Interface contacts:
Residue K997 in chain A interacts with residue L149 in chain B (closest heavy-atom distance 2.3 Å).
Residue A990 in chain A is in contact with residue E119 in chain B (closest heavy-atom distance 2.4 Å).
Residue K997 in chain A interacts with residue L150 in chain B (closest heavy-atom distance 4.0 Å).
Residue Y986 in chain A interacts with residue V117 in chain B (closest heavy-atom distance 3.2 Å).
Residue Y986 in chain A interacts with residue K118 in chain B (closest heavy-atom distance 4.4 Å).
Residue K997 in chain A interacts with residue K148 in chain B (closest heavy-atom distance 3.2 Å).
Residue Y986 in chain A contacts residue E119 in chain B (closest heavy-atom distance 4.1 Å).
Residue D987 in chain A interacts with residue E119 in chain B (closest heavy-atom distance 5.0 Å).
Residue K993 in chain A is in contact with residue I131 in chain B (closest heavy-atom distance 4.2 Å).

Sequence of chain A:
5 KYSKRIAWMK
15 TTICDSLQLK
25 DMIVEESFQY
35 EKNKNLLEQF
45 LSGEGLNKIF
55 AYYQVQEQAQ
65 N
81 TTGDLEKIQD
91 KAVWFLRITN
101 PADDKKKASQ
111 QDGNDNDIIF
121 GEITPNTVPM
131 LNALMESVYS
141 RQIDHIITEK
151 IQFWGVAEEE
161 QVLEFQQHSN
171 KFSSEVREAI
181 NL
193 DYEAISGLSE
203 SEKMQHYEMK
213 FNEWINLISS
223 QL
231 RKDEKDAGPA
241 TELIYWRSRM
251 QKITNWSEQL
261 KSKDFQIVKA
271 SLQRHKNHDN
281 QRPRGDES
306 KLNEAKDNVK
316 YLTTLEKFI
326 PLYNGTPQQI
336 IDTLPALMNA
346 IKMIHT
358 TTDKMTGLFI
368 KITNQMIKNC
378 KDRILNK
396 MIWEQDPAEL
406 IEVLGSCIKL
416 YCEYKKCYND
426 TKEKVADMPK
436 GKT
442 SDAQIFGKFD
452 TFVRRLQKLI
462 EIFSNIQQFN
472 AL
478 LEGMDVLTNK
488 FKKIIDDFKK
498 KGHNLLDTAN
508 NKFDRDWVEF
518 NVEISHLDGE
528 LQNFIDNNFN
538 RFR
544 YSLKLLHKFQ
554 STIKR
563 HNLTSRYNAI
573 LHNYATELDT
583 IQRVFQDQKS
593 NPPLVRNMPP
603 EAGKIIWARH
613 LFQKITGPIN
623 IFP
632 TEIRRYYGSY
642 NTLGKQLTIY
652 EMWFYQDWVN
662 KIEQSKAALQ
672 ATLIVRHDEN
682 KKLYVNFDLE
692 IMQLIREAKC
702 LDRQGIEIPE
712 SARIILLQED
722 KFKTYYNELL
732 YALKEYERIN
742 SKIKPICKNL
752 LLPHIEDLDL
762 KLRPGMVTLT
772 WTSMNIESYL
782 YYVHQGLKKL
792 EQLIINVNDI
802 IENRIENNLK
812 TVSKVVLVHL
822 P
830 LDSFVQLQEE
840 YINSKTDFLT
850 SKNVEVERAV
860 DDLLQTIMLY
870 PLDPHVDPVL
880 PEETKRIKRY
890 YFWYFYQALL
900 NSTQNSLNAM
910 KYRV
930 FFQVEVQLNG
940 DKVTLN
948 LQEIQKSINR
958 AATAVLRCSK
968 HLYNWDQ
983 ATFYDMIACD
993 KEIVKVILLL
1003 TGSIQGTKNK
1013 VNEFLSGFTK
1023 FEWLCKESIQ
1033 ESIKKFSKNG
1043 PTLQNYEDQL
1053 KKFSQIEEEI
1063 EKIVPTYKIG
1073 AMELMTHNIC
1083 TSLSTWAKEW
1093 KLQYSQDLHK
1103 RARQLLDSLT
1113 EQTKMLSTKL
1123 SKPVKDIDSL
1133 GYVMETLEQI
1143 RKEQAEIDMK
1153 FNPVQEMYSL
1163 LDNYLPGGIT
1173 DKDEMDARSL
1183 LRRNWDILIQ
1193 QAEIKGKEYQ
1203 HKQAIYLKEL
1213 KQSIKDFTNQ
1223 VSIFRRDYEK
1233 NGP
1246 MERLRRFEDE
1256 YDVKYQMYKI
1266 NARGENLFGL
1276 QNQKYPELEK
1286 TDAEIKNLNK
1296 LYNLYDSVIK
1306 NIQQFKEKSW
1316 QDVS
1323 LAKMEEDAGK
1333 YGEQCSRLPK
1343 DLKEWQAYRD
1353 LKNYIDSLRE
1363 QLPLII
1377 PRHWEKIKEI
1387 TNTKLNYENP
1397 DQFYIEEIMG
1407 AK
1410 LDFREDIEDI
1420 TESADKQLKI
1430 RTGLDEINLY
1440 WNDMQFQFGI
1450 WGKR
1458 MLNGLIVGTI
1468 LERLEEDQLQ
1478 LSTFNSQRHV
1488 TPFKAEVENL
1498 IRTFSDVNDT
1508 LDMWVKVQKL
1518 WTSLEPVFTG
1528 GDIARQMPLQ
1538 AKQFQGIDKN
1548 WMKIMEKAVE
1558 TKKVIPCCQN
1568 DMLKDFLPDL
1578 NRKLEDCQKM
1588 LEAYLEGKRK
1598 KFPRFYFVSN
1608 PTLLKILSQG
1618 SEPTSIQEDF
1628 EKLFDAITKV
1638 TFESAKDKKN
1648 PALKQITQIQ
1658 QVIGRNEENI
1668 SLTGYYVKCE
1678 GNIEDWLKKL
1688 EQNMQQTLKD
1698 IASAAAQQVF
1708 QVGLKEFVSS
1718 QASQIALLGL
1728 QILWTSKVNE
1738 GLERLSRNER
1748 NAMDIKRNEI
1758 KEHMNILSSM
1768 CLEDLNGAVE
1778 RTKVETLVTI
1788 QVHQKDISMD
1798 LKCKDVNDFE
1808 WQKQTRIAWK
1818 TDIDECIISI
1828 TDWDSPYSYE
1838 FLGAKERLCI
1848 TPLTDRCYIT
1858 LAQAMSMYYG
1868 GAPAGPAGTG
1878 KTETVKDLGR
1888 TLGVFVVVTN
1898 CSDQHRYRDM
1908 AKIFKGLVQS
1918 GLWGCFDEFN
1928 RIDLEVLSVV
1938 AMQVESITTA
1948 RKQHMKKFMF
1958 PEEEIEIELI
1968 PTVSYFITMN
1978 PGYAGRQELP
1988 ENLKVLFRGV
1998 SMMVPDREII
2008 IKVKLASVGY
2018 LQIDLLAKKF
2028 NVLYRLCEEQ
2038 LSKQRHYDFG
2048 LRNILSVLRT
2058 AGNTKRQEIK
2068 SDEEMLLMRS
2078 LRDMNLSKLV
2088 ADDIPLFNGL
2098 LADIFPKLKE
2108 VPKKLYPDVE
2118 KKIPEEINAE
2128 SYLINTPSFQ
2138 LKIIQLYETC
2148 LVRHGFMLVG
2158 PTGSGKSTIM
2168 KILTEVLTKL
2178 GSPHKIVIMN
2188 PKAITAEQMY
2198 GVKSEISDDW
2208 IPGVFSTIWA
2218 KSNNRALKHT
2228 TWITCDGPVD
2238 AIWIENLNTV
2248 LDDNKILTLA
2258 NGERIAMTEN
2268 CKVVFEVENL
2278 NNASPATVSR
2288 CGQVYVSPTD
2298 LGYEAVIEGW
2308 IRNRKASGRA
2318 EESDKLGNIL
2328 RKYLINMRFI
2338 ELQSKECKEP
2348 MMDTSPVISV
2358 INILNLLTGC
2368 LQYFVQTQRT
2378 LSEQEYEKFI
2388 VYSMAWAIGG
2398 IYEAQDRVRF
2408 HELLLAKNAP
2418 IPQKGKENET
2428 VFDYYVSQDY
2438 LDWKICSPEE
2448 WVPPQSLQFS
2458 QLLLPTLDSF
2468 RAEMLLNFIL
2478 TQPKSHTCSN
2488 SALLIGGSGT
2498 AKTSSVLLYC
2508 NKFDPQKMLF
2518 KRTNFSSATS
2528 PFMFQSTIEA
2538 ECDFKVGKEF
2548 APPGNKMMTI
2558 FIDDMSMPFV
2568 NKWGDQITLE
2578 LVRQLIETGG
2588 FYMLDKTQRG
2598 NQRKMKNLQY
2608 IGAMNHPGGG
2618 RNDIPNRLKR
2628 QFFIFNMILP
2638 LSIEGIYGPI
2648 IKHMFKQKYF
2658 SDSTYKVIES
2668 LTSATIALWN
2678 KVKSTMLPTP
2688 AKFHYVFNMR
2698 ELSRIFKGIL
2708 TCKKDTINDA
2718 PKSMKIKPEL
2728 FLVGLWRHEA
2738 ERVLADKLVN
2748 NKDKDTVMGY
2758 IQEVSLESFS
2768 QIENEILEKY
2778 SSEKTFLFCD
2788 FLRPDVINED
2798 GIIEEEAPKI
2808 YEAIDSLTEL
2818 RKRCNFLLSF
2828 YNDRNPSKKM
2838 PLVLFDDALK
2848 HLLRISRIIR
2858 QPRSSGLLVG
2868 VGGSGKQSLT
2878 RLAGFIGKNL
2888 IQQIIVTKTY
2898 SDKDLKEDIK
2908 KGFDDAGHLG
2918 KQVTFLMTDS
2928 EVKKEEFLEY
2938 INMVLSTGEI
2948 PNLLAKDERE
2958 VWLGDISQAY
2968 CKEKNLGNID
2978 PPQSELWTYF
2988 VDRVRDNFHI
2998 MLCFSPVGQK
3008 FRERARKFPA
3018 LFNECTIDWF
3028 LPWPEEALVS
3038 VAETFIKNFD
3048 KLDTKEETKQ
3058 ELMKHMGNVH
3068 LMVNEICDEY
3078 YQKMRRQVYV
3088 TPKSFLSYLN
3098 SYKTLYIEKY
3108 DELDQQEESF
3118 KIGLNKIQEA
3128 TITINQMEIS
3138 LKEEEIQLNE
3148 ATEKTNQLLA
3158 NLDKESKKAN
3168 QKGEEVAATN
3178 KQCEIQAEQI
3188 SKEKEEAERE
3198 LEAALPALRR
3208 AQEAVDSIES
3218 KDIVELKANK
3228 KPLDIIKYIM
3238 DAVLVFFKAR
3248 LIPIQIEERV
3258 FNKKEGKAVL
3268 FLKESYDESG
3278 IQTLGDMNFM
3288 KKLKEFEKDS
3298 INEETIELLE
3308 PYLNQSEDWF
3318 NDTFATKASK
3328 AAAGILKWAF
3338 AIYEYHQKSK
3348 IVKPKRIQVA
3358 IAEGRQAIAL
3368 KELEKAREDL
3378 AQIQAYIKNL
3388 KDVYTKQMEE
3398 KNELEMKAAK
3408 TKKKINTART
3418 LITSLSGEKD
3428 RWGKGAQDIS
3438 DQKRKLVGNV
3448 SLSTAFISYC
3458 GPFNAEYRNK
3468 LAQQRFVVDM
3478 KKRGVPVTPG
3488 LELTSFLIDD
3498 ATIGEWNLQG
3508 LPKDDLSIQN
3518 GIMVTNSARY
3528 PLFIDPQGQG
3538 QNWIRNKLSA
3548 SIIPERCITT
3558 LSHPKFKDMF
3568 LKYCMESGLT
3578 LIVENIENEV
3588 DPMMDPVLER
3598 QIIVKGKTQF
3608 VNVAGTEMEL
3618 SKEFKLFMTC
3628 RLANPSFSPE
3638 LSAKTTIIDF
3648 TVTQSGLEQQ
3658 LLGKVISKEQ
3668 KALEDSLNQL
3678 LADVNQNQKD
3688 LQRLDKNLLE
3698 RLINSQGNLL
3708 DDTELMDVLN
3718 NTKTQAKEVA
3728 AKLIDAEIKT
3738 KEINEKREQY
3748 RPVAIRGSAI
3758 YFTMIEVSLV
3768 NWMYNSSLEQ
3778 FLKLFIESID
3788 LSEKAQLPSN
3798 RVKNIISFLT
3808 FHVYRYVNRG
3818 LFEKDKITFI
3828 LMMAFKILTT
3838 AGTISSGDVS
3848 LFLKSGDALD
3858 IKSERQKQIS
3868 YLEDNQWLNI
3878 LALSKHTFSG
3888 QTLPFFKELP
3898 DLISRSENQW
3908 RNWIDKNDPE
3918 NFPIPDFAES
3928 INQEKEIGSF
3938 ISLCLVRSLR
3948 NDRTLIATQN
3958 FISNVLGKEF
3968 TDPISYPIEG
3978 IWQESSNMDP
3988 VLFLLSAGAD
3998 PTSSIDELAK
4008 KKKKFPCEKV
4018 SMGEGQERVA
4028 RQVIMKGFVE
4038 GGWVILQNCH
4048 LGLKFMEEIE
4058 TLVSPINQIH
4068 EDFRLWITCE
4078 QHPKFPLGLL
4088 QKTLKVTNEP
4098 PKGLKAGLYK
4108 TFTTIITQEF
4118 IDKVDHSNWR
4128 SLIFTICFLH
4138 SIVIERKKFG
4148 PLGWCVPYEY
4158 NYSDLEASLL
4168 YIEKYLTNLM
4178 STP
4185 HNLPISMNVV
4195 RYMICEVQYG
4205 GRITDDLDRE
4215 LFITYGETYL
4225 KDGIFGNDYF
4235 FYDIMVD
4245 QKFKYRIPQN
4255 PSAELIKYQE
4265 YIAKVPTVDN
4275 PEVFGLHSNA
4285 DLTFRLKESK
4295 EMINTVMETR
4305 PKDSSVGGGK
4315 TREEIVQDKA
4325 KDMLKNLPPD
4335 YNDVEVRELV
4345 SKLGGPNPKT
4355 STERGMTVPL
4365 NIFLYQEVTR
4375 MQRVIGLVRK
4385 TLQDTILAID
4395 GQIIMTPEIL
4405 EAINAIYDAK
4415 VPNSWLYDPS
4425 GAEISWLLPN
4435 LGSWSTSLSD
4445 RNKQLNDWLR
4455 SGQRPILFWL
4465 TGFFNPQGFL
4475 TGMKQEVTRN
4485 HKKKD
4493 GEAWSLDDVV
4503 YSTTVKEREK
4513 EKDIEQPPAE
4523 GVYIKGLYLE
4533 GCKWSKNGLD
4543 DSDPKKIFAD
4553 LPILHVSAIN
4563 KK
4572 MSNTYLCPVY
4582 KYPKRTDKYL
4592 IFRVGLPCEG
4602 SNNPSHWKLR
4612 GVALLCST

Sequence of chain B:
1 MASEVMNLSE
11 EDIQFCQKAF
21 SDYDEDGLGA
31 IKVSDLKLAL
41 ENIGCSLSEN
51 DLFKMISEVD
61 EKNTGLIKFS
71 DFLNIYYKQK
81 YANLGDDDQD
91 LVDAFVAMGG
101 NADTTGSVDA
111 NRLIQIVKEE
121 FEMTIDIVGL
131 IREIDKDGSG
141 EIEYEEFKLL

This data describes a binding interaction between two proteins.